Residue-level contacts at the interface:
Residue E243 in protein 2 interacts with residue G68 in protein 1 (closest heavy-atom distance 4.2 Å).

Sequence of protein 1:
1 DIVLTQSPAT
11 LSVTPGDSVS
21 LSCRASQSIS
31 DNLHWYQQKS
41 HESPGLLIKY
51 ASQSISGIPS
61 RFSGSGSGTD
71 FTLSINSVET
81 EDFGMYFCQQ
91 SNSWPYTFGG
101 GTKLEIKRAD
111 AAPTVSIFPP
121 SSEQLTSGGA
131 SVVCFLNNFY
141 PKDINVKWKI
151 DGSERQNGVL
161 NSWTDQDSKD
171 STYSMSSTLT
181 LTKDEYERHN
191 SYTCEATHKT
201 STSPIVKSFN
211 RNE

These two protein chains interact to form a complex.

Sequence of protein 2:
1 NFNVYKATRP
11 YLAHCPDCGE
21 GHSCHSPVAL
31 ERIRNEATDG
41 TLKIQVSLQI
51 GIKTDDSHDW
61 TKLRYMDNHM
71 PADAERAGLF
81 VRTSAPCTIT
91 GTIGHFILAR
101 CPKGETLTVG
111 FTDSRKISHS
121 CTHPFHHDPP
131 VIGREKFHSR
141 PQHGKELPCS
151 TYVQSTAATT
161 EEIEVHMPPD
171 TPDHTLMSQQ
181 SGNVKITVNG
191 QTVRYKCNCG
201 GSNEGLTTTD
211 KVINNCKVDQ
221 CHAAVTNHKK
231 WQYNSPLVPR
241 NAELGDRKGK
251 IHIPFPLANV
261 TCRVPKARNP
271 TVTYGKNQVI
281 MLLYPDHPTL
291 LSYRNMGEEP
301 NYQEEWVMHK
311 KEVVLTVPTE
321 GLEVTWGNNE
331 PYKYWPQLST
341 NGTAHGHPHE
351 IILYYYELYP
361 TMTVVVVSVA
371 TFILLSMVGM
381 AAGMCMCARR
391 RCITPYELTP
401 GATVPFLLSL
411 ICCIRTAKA